Sequence of protein 2:
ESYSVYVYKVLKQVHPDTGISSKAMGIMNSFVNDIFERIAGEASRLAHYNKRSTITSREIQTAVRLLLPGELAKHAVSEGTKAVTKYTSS

Interface contacts:
Residue H110 in protein 2 contacts residue R108 in protein 1 (closest heavy-atom distance 3.6 Å).
Residue E106 in protein 2 contacts residue I110 in protein 1 (closest heavy-atom distance 4.0 Å).
Residue L107 in protein 2 contacts residue R109 in protein 1 (closest heavy-atom distance 3.5 Å).
Residue E106 in protein 2 contacts residue E123 in protein 1 (closest heavy-atom distance 2.9 Å).
Residue H110 in protein 2 contacts residue K106 in protein 1 (closest heavy-atom distance 4.9 Å).
Residue H110 in protein 2 interacts with residue S107 in protein 1 (closest heavy-atom distance 3.1 Å).
Residue H110 in protein 2 interacts with residue R109 in protein 1 (closest heavy-atom distance 3.1 Å).
Residue E106 in protein 2 interacts with residue R109 in protein 1 (closest heavy-atom distance 3.3 Å).

This data describes a binding interaction between two proteins.

Sequence of protein 1:
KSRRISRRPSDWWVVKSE